The following describes two proteins that form a bound complex.

Sequence of chain A:
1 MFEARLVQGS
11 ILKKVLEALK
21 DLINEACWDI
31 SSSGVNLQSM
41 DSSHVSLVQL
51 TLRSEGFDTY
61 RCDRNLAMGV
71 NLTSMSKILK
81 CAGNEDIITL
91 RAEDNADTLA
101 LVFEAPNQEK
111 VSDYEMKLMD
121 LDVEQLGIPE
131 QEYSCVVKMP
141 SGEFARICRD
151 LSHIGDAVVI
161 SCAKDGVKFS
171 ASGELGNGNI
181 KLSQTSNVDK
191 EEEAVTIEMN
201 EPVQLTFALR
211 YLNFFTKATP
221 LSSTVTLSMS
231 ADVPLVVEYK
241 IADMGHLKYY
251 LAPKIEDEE

Contacts between the two chains:
Residue L126 in chain A contacts residue T8 in chain B (closest heavy-atom distance 4.0 Å).
Residue K254 in chain A contacts residue T5 in chain B (closest heavy-atom distance 5.0 Å).
Residue D257 in chain A contacts residue R2 in chain B (closest heavy-atom distance 4.2 Å).
Residue G127 in chain A contacts residue K14 in chain B (closest heavy-atom distance 4.3 Å).
Residue G127 in chain A is in contact with residue Y11 in chain B (closest heavy-atom distance 3.9 Å).
Residue P253 in chain A interacts with residue T5 in chain B (closest heavy-atom distance 3.0 Å).
Residue K254 in chain A is in contact with residue Q4 in chain B (closest heavy-atom distance 3.2 Å).
Residue Y133 in chain A contacts residue Y11 in chain B (closest heavy-atom distance 4.5 Å).
Residue D232 in chain A is in contact with residue F10 in chain B (closest heavy-atom distance 3.3 Å).
Residue V45 in chain A interacts with residue T5 in chain B (closest heavy-atom distance 3.8 Å).
Residue I255 in chain A interacts with residue R2 in chain B (closest heavy-atom distance 2.9 Å).
Residue P129 in chain A is in contact with residue Y11 in chain B (closest heavy-atom distance 3.8 Å).
Residue V45 in chain A interacts with residue M7 in chain B (closest heavy-atom distance 3.6 Å).
Residue I128 in chain A interacts with residue Y11 in chain B (closest heavy-atom distance 3.5 Å).
Residue A252 in chain A contacts residue F10 in chain B (closest heavy-atom distance 3.9 Å).
Residue P234 in chain A contacts residue M7 in chain B (closest heavy-atom distance 4.1 Å).
Residue A208 in chain A interacts with residue Q4 in chain B (closest heavy-atom distance 4.2 Å).
Residue G127 in chain A interacts with residue S13 in chain B (closest heavy-atom distance 4.3 Å).
Residue Y250 in chain A is in contact with residue M7 in chain B (closest heavy-atom distance 3.6 Å).
Residue I255 in chain A is in contact with residue T5 in chain B (closest heavy-atom distance 3.6 Å).
Residue L126 in chain A is in contact with residue S13 in chain B (closest heavy-atom distance 3.6 Å).
Residue Q125 in chain A contacts residue S13 in chain B (closest heavy-atom distance 3.2 Å).
Residue Q125 in chain A contacts residue K14 in chain B (closest heavy-atom distance 3.8 Å).
Residue L47 in chain A is in contact with residue M7 in chain B (closest heavy-atom distance 4.1 Å).
Residue A252 in chain A contacts residue Q4 in chain B (closest heavy-atom distance 3.2 Å).
Residue P129 in chain A contacts residue H12 in chain B (closest heavy-atom distance 4.8 Å).
Residue L126 in chain A contacts residue Y11 in chain B (closest heavy-atom distance 4.3 Å).
Residue A252 in chain A is in contact with residue M7 in chain B (closest heavy-atom distance 4.0 Å).
Residue V45 in chain A interacts with residue S6 in chain B (closest heavy-atom distance 4.5 Å).
Residue M40 in chain A contacts residue M7 in chain B (closest heavy-atom distance 3.6 Å).
Residue K254 in chain A is in contact with residue R3 in chain B (closest heavy-atom distance 3.3 Å).
Residue P234 in chain A interacts with residue Y11 in chain B (closest heavy-atom distance 4.2 Å).
Residue Q125 in chain A interacts with residue H12 in chain B (closest heavy-atom distance 4.6 Å).
Residue S46 in chain A contacts residue M7 in chain B (closest heavy-atom distance 4.0 Å).
Residue Q131 in chain A is in contact with residue Y11 in chain B (closest heavy-atom distance 3.3 Å).
Residue P253 in chain A interacts with residue R3 in chain B (closest heavy-atom distance 4.2 Å).
Residue L251 in chain A contacts residue M7 in chain B (closest heavy-atom distance 4.3 Å).
Residue M40 in chain A is in contact with residue T8 in chain B (closest heavy-atom distance 4.0 Å).
Residue V45 in chain A interacts with residue Q4 in chain B (closest heavy-atom distance 3.3 Å).
Residue H44 in chain A interacts with residue S6 in chain B (closest heavy-atom distance 3.2 Å).
Residue L126 in chain A interacts with residue H12 in chain B (closest heavy-atom distance 3.3 Å).
Residue D257 in chain A contacts residue R3 in chain B (closest heavy-atom distance 4.0 Å).
Residue P253 in chain A is in contact with residue Q4 in chain B (closest heavy-atom distance 3.3 Å).
Residue H44 in chain A is in contact with residue M7 in chain B (closest heavy-atom distance 3.2 Å).
Residue H44 in chain A interacts with residue T8 in chain B (closest heavy-atom distance 4.7 Å).
Residue E256 in chain A interacts with residue R2 in chain B (closest heavy-atom distance 3.8 Å).
Residue Y250 in chain A contacts residue Y11 in chain B (closest heavy-atom distance 4.3 Å).
Residue I255 in chain A contacts residue F10 in chain B (closest heavy-atom distance 4.6 Å).
Residue G127 in chain A interacts with residue H12 in chain B (closest heavy-atom distance 2.4 Å).
Residue L126 in chain A is in contact with residue K14 in chain B (closest heavy-atom distance 4.8 Å).
Residue P234 in chain A interacts with residue F10 in chain B (closest heavy-atom distance 3.7 Å).
Residue V233 in chain A is in contact with residue F10 in chain B (closest heavy-atom distance 4.4 Å).
Residue P253 in chain A interacts with residue F10 in chain B (closest heavy-atom distance 3.8 Å).
Residue L126 in chain A is in contact with residue M7 in chain B (closest heavy-atom distance 3.8 Å).
Residue A252 in chain A is in contact with residue S6 in chain B (closest heavy-atom distance 3.8 Å).
Residue A252 in chain A interacts with residue T5 in chain B (closest heavy-atom distance 3.3 Å).
Residue I255 in chain A interacts with residue R3 in chain B (closest heavy-atom distance 2.9 Å).

Sequence of chain B:
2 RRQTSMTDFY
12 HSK